Sequence of chain B:
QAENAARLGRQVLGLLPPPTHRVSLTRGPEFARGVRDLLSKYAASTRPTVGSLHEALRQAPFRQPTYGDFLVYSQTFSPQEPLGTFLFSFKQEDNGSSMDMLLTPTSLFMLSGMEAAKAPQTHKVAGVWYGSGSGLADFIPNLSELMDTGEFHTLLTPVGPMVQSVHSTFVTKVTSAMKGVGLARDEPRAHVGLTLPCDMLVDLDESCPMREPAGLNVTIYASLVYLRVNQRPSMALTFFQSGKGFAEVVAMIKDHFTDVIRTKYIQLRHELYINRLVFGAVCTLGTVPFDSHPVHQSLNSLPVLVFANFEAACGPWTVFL

The following describes two proteins that form a bound complex.

Contacts between the two chains:
Residue S1075 in chain A contacts residue N319 in chain B (closest heavy-atom distance 3.4 Å).
Residue R1070 in chain A contacts residue Y45 in chain B (closest heavy-atom distance 3.7 Å).
Residue D1076 in chain A contacts residue H194 in chain B (closest heavy-atom distance 3.6 Å).
Residue D1076 in chain A contacts residue N319 in chain B (closest heavy-atom distance 2.9 Å).
Residue M167 in chain A contacts residue S48 in chain B (closest heavy-atom distance 3.6 Å).
Residue R1070 in chain A interacts with residue A63 in chain B (closest heavy-atom distance 4.8 Å).
Residue L1259 in chain A is in contact with residue M213 in chain B (closest heavy-atom distance 3.7 Å).
Residue R1070 in chain A interacts with residue P64 in chain B (closest heavy-atom distance 4.5 Å).
Residue E137 in chain A interacts with residue R192 in chain B (closest heavy-atom distance 2.7 Å).
Residue F1080 in chain A contacts residue L60 in chain B (closest heavy-atom distance 3.7 Å).
Residue V1068 in chain A interacts with residue A46 in chain B (closest heavy-atom distance 4.8 Å).
Residue P1066 in chain A is in contact with residue S48 in chain B (closest heavy-atom distance 4.2 Å).
Residue V1069 in chain A interacts with residue S43 in chain B (closest heavy-atom distance 4.1 Å).
Residue F140 in chain A interacts with residue L60 in chain B (closest heavy-atom distance 3.9 Å).
Residue S1067 in chain A contacts residue A47 in chain B (closest heavy-atom distance 4.3 Å).
Residue I159 in chain A contacts residue V53 in chain B (closest heavy-atom distance 3.6 Å).
Residue M167 in chain A interacts with residue T49 in chain B (closest heavy-atom distance 3.8 Å).
Residue R1074 in chain A is in contact with residue N319 in chain B (closest heavy-atom distance 4.3 Å).
Residue F140 in chain A interacts with residue R61 in chain B (closest heavy-atom distance 3.5 Å).
Residue F140 in chain A is in contact with residue H57 in chain B (closest heavy-atom distance 3.6 Å).
Residue V1069 in chain A contacts residue K44 in chain B (closest heavy-atom distance 4.1 Å).
Residue R1070 in chain A contacts residue S43 in chain B (closest heavy-atom distance 3.4 Å).
Residue E144 in chain A interacts with residue R10 in chain B (closest heavy-atom distance 2.3 Å).
Residue R1074 in chain A is in contact with residue D297 in chain B (closest heavy-atom distance 4.1 Å).
Residue V1068 in chain A interacts with residue A47 in chain B (closest heavy-atom distance 3.8 Å).
Residue L139 in chain A is in contact with residue L60 in chain B (closest heavy-atom distance 4.6 Å).
Residue A141 in chain A is in contact with residue R192 in chain B (closest heavy-atom distance 4.5 Å).
Residue M167 in chain A is in contact with residue P51 in chain B (closest heavy-atom distance 3.8 Å).
Residue L139 in chain A contacts residue H57 in chain B (closest heavy-atom distance 4.6 Å).
Residue I156 in chain A contacts residue V53 in chain B (closest heavy-atom distance 3.8 Å).
Residue A134 in chain A interacts with residue R192 in chain B (closest heavy-atom distance 4.2 Å).
Residue D1076 in chain A contacts residue A318 in chain B (closest heavy-atom distance 3.6 Å).
Residue E1072 in chain A is in contact with residue L222 in chain B (closest heavy-atom distance 4.5 Å).
Residue T160 in chain A contacts residue V53 in chain B (closest heavy-atom distance 3.7 Å).
Residue R1074 in chain A interacts with residue F296 in chain B (closest heavy-atom distance 3.5 Å).
Residue R1070 in chain A interacts with residue Q62 in chain B (closest heavy-atom distance 3.8 Å).
Residue E142 in chain A contacts residue R13 in chain B (closest heavy-atom distance 3.3 Å).
Residue P1260 in chain A is in contact with residue M213 in chain B (closest heavy-atom distance 4.6 Å).
Residue L131 in chain A is in contact with residue L60 in chain B (closest heavy-atom distance 4.3 Å).
Residue Q164 in chain A interacts with residue R50 in chain B (closest heavy-atom distance 3.5 Å).
Residue V1073 in chain A interacts with residue P64 in chain B (closest heavy-atom distance 3.8 Å).
Residue L163 in chain A is in contact with residue T52 in chain B (closest heavy-atom distance 4.3 Å).
Residue A1258 in chain A interacts with residue M213 in chain B (closest heavy-atom distance 2.9 Å).
Residue S1075 in chain A is in contact with residue H194 in chain B (closest heavy-atom distance 3.3 Å).
Residue I136 in chain A is in contact with residue L60 in chain B (closest heavy-atom distance 4.0 Å).
Residue S1067 in chain A interacts with residue Y45 in chain B (closest heavy-atom distance 4.1 Å).
Residue V1068 in chain A contacts residue K44 in chain B (closest heavy-atom distance 3.4 Å).
Residue L139 in chain A interacts with residue V53 in chain B (closest heavy-atom distance 3.7 Å).
Residue L163 in chain A interacts with residue P51 in chain B (closest heavy-atom distance 3.4 Å).
Residue L163 in chain A interacts with residue L56 in chain B (closest heavy-atom distance 3.8 Å).
Residue S1075 in chain A contacts residue V184 in chain B (closest heavy-atom distance 3.4 Å).
Residue R1074 in chain A contacts residue L222 in chain B (closest heavy-atom distance 3.5 Å).
Residue Q164 in chain A is in contact with residue P51 in chain B (closest heavy-atom distance 3.7 Å).
Residue V1068 in chain A interacts with residue Y45 in chain B (closest heavy-atom distance 3.1 Å).
Residue T160 in chain A interacts with residue T52 in chain B (closest heavy-atom distance 4.5 Å).
Residue R1074 in chain A contacts residue P295 in chain B (closest heavy-atom distance 3.6 Å).
Residue R1070 in chain A contacts residue A59 in chain B (closest heavy-atom distance 4.4 Å).
Residue I159 in chain A contacts residue L60 in chain B (closest heavy-atom distance 3.7 Å).
Residue P1066 in chain A contacts residue A47 in chain B (closest heavy-atom distance 3.4 Å).
Residue V1068 in chain A interacts with residue S43 in chain B (closest heavy-atom distance 3.9 Å).

Sequence of chain A:
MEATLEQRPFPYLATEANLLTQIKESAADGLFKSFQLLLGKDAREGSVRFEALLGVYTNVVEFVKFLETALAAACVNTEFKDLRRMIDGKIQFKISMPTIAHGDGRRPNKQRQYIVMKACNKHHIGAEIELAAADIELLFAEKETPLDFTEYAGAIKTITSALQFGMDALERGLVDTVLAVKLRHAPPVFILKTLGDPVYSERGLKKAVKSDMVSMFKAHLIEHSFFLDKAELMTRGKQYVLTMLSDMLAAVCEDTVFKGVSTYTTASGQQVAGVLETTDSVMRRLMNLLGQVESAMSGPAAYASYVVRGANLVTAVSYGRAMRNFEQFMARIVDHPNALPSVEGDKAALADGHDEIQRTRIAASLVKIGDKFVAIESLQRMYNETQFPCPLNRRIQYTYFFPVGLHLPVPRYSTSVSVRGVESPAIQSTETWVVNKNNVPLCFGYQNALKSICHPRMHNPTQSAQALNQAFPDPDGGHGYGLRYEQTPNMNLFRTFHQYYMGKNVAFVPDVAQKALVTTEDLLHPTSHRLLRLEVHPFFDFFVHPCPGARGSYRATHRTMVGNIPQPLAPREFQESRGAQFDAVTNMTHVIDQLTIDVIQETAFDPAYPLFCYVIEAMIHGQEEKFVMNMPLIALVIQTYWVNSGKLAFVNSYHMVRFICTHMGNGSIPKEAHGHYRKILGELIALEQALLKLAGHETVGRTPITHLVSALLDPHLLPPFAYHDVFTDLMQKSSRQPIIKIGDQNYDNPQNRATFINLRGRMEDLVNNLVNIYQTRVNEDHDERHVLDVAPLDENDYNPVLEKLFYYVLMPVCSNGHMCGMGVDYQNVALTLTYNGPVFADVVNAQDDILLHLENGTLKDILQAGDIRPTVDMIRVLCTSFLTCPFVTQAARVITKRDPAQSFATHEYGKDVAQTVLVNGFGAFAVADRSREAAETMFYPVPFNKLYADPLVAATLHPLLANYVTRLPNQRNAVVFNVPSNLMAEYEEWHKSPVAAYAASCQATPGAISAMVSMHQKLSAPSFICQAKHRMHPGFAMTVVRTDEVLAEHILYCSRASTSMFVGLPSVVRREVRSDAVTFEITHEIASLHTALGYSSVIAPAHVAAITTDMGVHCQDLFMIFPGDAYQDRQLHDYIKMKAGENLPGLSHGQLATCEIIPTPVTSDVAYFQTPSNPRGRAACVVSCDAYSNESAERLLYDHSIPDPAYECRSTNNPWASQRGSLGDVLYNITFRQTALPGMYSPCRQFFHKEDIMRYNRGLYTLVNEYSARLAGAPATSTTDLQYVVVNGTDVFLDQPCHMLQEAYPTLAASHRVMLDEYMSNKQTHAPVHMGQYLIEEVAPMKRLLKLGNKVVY